Sequence of protein 1:
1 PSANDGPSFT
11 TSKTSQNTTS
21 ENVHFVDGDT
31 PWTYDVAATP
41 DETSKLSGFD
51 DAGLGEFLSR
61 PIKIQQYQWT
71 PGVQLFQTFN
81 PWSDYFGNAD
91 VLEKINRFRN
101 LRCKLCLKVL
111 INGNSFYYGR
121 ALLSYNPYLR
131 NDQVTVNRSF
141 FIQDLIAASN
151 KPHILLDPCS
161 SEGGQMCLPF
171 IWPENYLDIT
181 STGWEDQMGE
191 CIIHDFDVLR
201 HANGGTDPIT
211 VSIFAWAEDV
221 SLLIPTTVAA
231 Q

Residue-level contacts at the interface:
Residue C130 in protein 2 is in contact with residue C159 in protein 1 (closest heavy-atom distance 3.9 Å).
Residue Y133 in protein 2 contacts residue F116 in protein 1 (closest heavy-atom distance 3.6 Å).
Residue K127 in protein 2 contacts residue L155 in protein 1 (closest heavy-atom distance 3.3 Å).
Residue S131 in protein 2 interacts with residue S115 in protein 1 (closest heavy-atom distance 3.4 Å).
Residue K127 in protein 2 is in contact with residue R120 in protein 1 (closest heavy-atom distance 3.5 Å).
Residue S131 in protein 2 is in contact with residue F116 in protein 1 (closest heavy-atom distance 3.9 Å).
Residue D231 in protein 2 is in contact with residue R200 in protein 1 (closest heavy-atom distance 3.3 Å).
Residue A107 in protein 2 interacts with residue N150 in protein 1 (closest heavy-atom distance 4.1 Å).
Residue F66 in protein 2 contacts residue I146 in protein 1 (closest heavy-atom distance 3.2 Å).
Residue E169 in protein 2 contacts residue R120 in protein 1 (closest heavy-atom distance 3.2 Å).
Residue F66 in protein 2 is in contact with residue I142 in protein 1 (closest heavy-atom distance 4.1 Å).
Residue S131 in protein 2 is in contact with residue Y117 in protein 1 (closest heavy-atom distance 4.3 Å).
Residue C130 in protein 2 is in contact with residue Y118 in protein 1 (closest heavy-atom distance 3.5 Å).
Residue E132 in protein 2 contacts residue C159 in protein 1 (closest heavy-atom distance 3.6 Å).
Residue Q69 in protein 2 is in contact with residue I142 in protein 1 (closest heavy-atom distance 3.5 Å).
Residue V95 in protein 2 contacts residue F141 in protein 1 (closest heavy-atom distance 4.2 Å).
Residue A228 in protein 2 contacts residue A202 in protein 1 (closest heavy-atom distance 3.4 Å).
Residue W237 in protein 2 interacts with residue S149 in protein 1 (closest heavy-atom distance 3.8 Å).
Residue E102 in protein 2 interacts with residue R138 in protein 1 (closest heavy-atom distance 2.5 Å).
Residue V129 in protein 2 is in contact with residue R120 in protein 1 (closest heavy-atom distance 3.3 Å).
Residue T94 in protein 2 interacts with residue Q143 in protein 1 (closest heavy-atom distance 4.0 Å).
Residue T65 in protein 2 is in contact with residue S149 in protein 1 (closest heavy-atom distance 3.3 Å).
Residue M47 in protein 2 contacts residue I171 in protein 1 (closest heavy-atom distance 4.3 Å).
Residue R63 in protein 2 contacts residue N150 in protein 1 (closest heavy-atom distance 4.0 Å).
Residue E132 in protein 2 interacts with residue S115 in protein 1 (closest heavy-atom distance 2.9 Å).
Residue H104 in protein 2 contacts residue I146 in protein 1 (closest heavy-atom distance 3.5 Å).
Residue Q235 in protein 2 contacts residue F196 in protein 1 (closest heavy-atom distance 3.2 Å).
Residue V129 in protein 2 interacts with residue Y118 in protein 1 (closest heavy-atom distance 4.1 Å).
Residue K233 in protein 2 interacts with residue D197 in protein 1 (closest heavy-atom distance 3.3 Å).
Residue Q69 in protein 2 interacts with residue F196 in protein 1 (closest heavy-atom distance 3.7 Å).
Residue F66 in protein 2 is in contact with residue S149 in protein 1 (closest heavy-atom distance 3.0 Å).
Residue S131 in protein 2 interacts with residue Y118 in protein 1 (closest heavy-atom distance 3.6 Å).
Residue H104 in protein 2 is in contact with residue R138 in protein 1 (closest heavy-atom distance 3.5 Å).
Residue W237 in protein 2 contacts residue F196 in protein 1 (closest heavy-atom distance 4.4 Å).
Residue P225 in protein 2 is in contact with residue A202 in protein 1 (closest heavy-atom distance 3.8 Å).
Residue W237 in protein 2 is in contact with residue H153 in protein 1 (closest heavy-atom distance 4.2 Å).
Residue A230 in protein 2 is in contact with residue Y118 in protein 1 (closest heavy-atom distance 3.4 Å).
Residue Y133 in protein 2 is in contact with residue S115 in protein 1 (closest heavy-atom distance 3.3 Å).
Residue S131 in protein 2 contacts residue A202 in protein 1 (closest heavy-atom distance 4.2 Å).
Residue H134 in protein 2 is in contact with residue Y118 in protein 1 (closest heavy-atom distance 3.7 Å).
Residue D93 in protein 2 is in contact with residue Q143 in protein 1 (closest heavy-atom distance 3.1 Å).
Residue H104 in protein 2 contacts residue Q143 in protein 1 (closest heavy-atom distance 3.1 Å).
Residue M64 in protein 2 interacts with residue N150 in protein 1 (closest heavy-atom distance 4.4 Å).
Residue F66 in protein 2 contacts residue F196 in protein 1 (closest heavy-atom distance 3.6 Å).
Residue S226 in protein 2 contacts residue A202 in protein 1 (closest heavy-atom distance 2.4 Å).
Residue S105 in protein 2 is in contact with residue I146 in protein 1 (closest heavy-atom distance 3.6 Å).
Residue T65 in protein 2 interacts with residue I146 in protein 1 (closest heavy-atom distance 3.3 Å).
Residue V95 in protein 2 contacts residue Q143 in protein 1 (closest heavy-atom distance 3.3 Å).
Residue D231 in protein 2 contacts residue Y118 in protein 1 (closest heavy-atom distance 3.1 Å).
Residue S226 in protein 2 is in contact with residue N203 in protein 1 (closest heavy-atom distance 3.4 Å).
Residue L49 in protein 2 is in contact with residue I171 in protein 1 (closest heavy-atom distance 3.8 Å).
Residue F66 in protein 2 contacts residue L145 in protein 1 (closest heavy-atom distance 3.7 Å).
Residue S131 in protein 2 interacts with residue C159 in protein 1 (closest heavy-atom distance 3.9 Å).
Residue M64 in protein 2 is in contact with residue S149 in protein 1 (closest heavy-atom distance 3.8 Å).
Residue W237 in protein 2 contacts residue L155 in protein 1 (closest heavy-atom distance 4.3 Å).
Residue T65 in protein 2 interacts with residue N150 in protein 1 (closest heavy-atom distance 2.4 Å).
Residue V128 in protein 2 interacts with residue R120 in protein 1 (closest heavy-atom distance 4.1 Å).
Residue A228 in protein 2 contacts residue G204 in protein 1 (closest heavy-atom distance 4.3 Å).
Residue T106 in protein 2 is in contact with residue I146 in protein 1 (closest heavy-atom distance 3.5 Å).
Residue H104 in protein 2 contacts residue D144 in protein 1 (closest heavy-atom distance 3.7 Å).

The following describes two proteins that form a bound complex.

Sequence of protein 2:
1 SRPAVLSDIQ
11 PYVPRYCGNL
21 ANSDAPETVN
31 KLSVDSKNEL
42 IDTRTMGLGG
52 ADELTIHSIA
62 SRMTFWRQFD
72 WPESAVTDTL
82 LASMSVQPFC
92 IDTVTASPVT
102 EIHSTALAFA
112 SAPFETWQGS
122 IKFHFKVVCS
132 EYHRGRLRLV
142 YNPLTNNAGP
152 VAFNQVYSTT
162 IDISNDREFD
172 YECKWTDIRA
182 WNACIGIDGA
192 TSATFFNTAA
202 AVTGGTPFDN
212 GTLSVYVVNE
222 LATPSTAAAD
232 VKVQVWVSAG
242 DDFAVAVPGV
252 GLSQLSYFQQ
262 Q